Residue-level contacts at the interface:
Residue W118 in protein 2 is in contact with residue D30 in protein 1 (closest heavy-atom distance 3.6 Å).
Residue I100 in protein 2 interacts with residue L52 in protein 1 (closest heavy-atom distance 4.6 Å).
Residue L64 in protein 2 contacts residue W37 in protein 1 (closest heavy-atom distance 3.6 Å).
Residue Y71 in protein 2 contacts residue W37 in protein 1 (closest heavy-atom distance 3.4 Å).
Residue S86 in protein 2 is in contact with residue I59 in protein 1 (closest heavy-atom distance 4.4 Å).
Residue L104 in protein 2 interacts with residue L45 in protein 1 (closest heavy-atom distance 3.7 Å).
Residue W111 in protein 2 interacts with residue Y42 in protein 1 (closest heavy-atom distance 4.0 Å).
Residue F97 in protein 2 contacts residue L52 in protein 1 (closest heavy-atom distance 4.3 Å).
Residue L107 in protein 2 is in contact with residue Y42 in protein 1 (closest heavy-atom distance 3.0 Å).
Residue F85 in protein 2 is in contact with residue V55 in protein 1 (closest heavy-atom distance 3.9 Å).
Residue S117 in protein 2 contacts residue Q34 in protein 1 (closest heavy-atom distance 3.5 Å).
Residue I100 in protein 2 contacts residue V49 in protein 1 (closest heavy-atom distance 3.8 Å).
Residue S117 in protein 2 contacts residue K38 in protein 1 (closest heavy-atom distance 3.4 Å).
Residue L108 in protein 2 contacts residue Y42 in protein 1 (closest heavy-atom distance 3.5 Å).
Residue F88 in protein 2 contacts residue T56 in protein 1 (closest heavy-atom distance 3.6 Å).
Residue L64 in protein 2 is in contact with residue T33 in protein 1 (closest heavy-atom distance 3.7 Å).
Residue L78 in protein 2 is in contact with residue L48 in protein 1 (closest heavy-atom distance 4.7 Å).
Residue L104 in protein 2 is in contact with residue Y42 in protein 1 (closest heavy-atom distance 3.9 Å).
Residue F85 in protein 2 interacts with residue T56 in protein 1 (closest heavy-atom distance 3.7 Å).
Residue L116 in protein 2 interacts with residue K38 in protein 1 (closest heavy-atom distance 4.0 Å).
Residue L107 in protein 2 contacts residue L45 in protein 1 (closest heavy-atom distance 4.0 Å).
Residue L107 in protein 2 contacts residue I41 in protein 1 (closest heavy-atom distance 3.7 Å).
Residue F97 in protein 2 is in contact with residue C53 in protein 1 (closest heavy-atom distance 3.8 Å).
Residue L116 in protein 2 is in contact with residue W37 in protein 1 (closest heavy-atom distance 3.6 Å).
Residue L116 in protein 2 contacts residue Q34 in protein 1 (closest heavy-atom distance 3.9 Å).
Residue I100 in protein 2 contacts residue L48 in protein 1 (closest heavy-atom distance 3.9 Å).
Residue F67 in protein 2 interacts with residue W37 in protein 1 (closest heavy-atom distance 3.7 Å).
Residue L82 in protein 2 contacts residue L52 in protein 1 (closest heavy-atom distance 4.3 Å).
Residue L93 in protein 2 interacts with residue T56 in protein 1 (closest heavy-atom distance 4.0 Å).
Residue I100 in protein 2 interacts with residue L45 in protein 1 (closest heavy-atom distance 4.8 Å).
Residue N114 in protein 2 is in contact with residue K38 in protein 1 (closest heavy-atom distance 5.0 Å).
Residue I103 in protein 2 contacts residue L45 in protein 1 (closest heavy-atom distance 4.0 Å).
Residue F85 in protein 2 is in contact with residue L52 in protein 1 (closest heavy-atom distance 4.0 Å).
Residue A96 in protein 2 interacts with residue L52 in protein 1 (closest heavy-atom distance 4.9 Å).
Residue W118 in protein 2 interacts with residue F29 in protein 1 (closest heavy-atom distance 3.5 Å).
Residue F97 in protein 2 contacts residue V49 in protein 1 (closest heavy-atom distance 3.6 Å).
Residue W111 in protein 2 interacts with residue K38 in protein 1 (closest heavy-atom distance 3.5 Å).
Residue L107 in protein 2 is in contact with residue W37 in protein 1 (closest heavy-atom distance 4.7 Å).
Residue F75 in protein 2 interacts with residue L45 in protein 1 (closest heavy-atom distance 4.7 Å).
Residue W118 in protein 2 is in contact with residue T33 in protein 1 (closest heavy-atom distance 3.9 Å).
Residue L68 in protein 2 contacts residue W37 in protein 1 (closest heavy-atom distance 3.9 Å).
Residue F88 in protein 2 is in contact with residue I59 in protein 1 (closest heavy-atom distance 3.6 Å).
Residue L82 in protein 2 contacts residue L48 in protein 1 (closest heavy-atom distance 4.1 Å).

Sequence of protein 1:
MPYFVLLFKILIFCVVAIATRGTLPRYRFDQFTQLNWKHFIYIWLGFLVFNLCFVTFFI

This data describes a binding interaction between two proteins.

Sequence of protein 2:
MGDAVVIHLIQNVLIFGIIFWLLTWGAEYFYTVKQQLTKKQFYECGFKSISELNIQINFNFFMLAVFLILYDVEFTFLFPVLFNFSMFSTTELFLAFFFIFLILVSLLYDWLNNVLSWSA